Sequence of chain B:
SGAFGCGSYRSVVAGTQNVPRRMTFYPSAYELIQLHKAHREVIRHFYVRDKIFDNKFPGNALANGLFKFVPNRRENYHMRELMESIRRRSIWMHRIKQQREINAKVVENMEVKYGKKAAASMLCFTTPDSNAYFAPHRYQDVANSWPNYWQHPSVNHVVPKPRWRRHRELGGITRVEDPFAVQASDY

Contacts between the two chains:
Residue I361 in chain A is in contact with residue R176 in chain B (closest heavy-atom distance 3.9 Å).
Residue V44 in chain A interacts with residue D187 in chain B (closest heavy-atom distance 3.0 Å).
Residue R325 in chain A interacts with residue Y150 in chain B (closest heavy-atom distance 4.4 Å).
Residue L38 in chain A interacts with residue Y188 in chain B (closest heavy-atom distance 3.4 Å).
Residue V364 in chain A contacts residue R176 in chain B (closest heavy-atom distance 4.2 Å).
Residue E248 in chain A is in contact with residue V183 in chain B (closest heavy-atom distance 4.2 Å).
Residue Y357 in chain A contacts residue V177 in chain B (closest heavy-atom distance 3.9 Å).
Residue R356 in chain A contacts residue V177 in chain B (closest heavy-atom distance 4.0 Å).
Residue F322 in chain A contacts residue V159 in chain B (closest heavy-atom distance 3.2 Å).
Residue V364 in chain A is in contact with residue I174 in chain B (closest heavy-atom distance 3.3 Å).
Residue L43 in chain A interacts with residue D187 in chain B (closest heavy-atom distance 3.2 Å).
Residue R356 in chain A contacts residue P163 in chain B (closest heavy-atom distance 3.9 Å).
Residue E248 in chain A contacts residue Q184 in chain B (closest heavy-atom distance 4.4 Å).
Residue R356 in chain A interacts with residue P161 in chain B (closest heavy-atom distance 3.2 Å).
Residue Y39 in chain A is in contact with residue Y188 in chain B (closest heavy-atom distance 3.5 Å).
Residue P46 in chain A contacts residue A185 in chain B (closest heavy-atom distance 4.1 Å).
Residue N245 in chain A is in contact with residue A182 in chain B (closest heavy-atom distance 3.3 Å).
Residue Q363 in chain A interacts with residue T175 in chain B (closest heavy-atom distance 3.0 Å).
Residue L355 in chain A interacts with residue W151 in chain B (closest heavy-atom distance 4.3 Å).
Residue N347 in chain A interacts with residue Q184 in chain B (closest heavy-atom distance 3.7 Å).
Residue H362 in chain A contacts residue V177 in chain B (closest heavy-atom distance 3.1 Å).
Residue T360 in chain A contacts residue T175 in chain B (closest heavy-atom distance 3.8 Å).
Residue E248 in chain A contacts residue A182 in chain B (closest heavy-atom distance 3.3 Å).
Residue I361 in chain A contacts residue T175 in chain B (closest heavy-atom distance 2.9 Å).
Residue V44 in chain A is in contact with residue A185 in chain B (closest heavy-atom distance 3.5 Å).
Residue K319 in chain A interacts with residue H158 in chain B (closest heavy-atom distance 3.6 Å).
Residue L355 in chain A interacts with residue P161 in chain B (closest heavy-atom distance 4.0 Å).
Residue Q363 in chain A contacts residue R176 in chain B (closest heavy-atom distance 3.0 Å).
Residue K319 in chain A contacts residue V159 in chain B (closest heavy-atom distance 4.1 Å).
Residue R251 in chain A interacts with residue Q184 in chain B (closest heavy-atom distance 3.3 Å).
Residue Q363 in chain A is in contact with residue I174 in chain B (closest heavy-atom distance 3.7 Å).
Residue L43 in chain A is in contact with residue Y188 in chain B (closest heavy-atom distance 3.4 Å).
Residue P40 in chain A is in contact with residue Y188 in chain B (closest heavy-atom distance 3.6 Å).
Residue H362 in chain A interacts with residue T175 in chain B (closest heavy-atom distance 4.1 Å).
Residue L43 in chain A interacts with residue S186 in chain B (closest heavy-atom distance 3.6 Å).
Residue E353 in chain A interacts with residue Q184 in chain B (closest heavy-atom distance 4.0 Å).
Residue R366 in chain A interacts with residue I174 in chain B (closest heavy-atom distance 4.4 Å).
Residue E315 in chain A is in contact with residue H158 in chain B (closest heavy-atom distance 3.5 Å).
Residue Y357 in chain A contacts residue P180 in chain B (closest heavy-atom distance 3.7 Å).
Residue D318 in chain A interacts with residue V159 in chain B (closest heavy-atom distance 3.5 Å).
Residue D318 in chain A interacts with residue H158 in chain B (closest heavy-atom distance 3.0 Å).
Residue H365 in chain A is in contact with residue L171 in chain B (closest heavy-atom distance 3.5 Å).
Residue F322 in chain A is in contact with residue W151 in chain B (closest heavy-atom distance 4.1 Å).
Residue P46 in chain A is in contact with residue V183 in chain B (closest heavy-atom distance 3.3 Å).
Residue H362 in chain A interacts with residue F181 in chain B (closest heavy-atom distance 4.4 Å).
Residue Y357 in chain A is in contact with residue F181 in chain B (closest heavy-atom distance 3.3 Å).
Residue Y357 in chain A interacts with residue D179 in chain B (closest heavy-atom distance 3.2 Å).
Residue H365 in chain A is in contact with residue R176 in chain B (closest heavy-atom distance 3.5 Å).
Residue L43 in chain A contacts residue A185 in chain B (closest heavy-atom distance 3.8 Å).
Residue R356 in chain A interacts with residue D179 in chain B (closest heavy-atom distance 3.1 Å).
Residue H362 in chain A is in contact with residue R176 in chain B (closest heavy-atom distance 3.4 Å).
Residue K314 in chain A is in contact with residue H158 in chain B (closest heavy-atom distance 4.2 Å).
Residue H365 in chain A is in contact with residue I174 in chain B (closest heavy-atom distance 3.7 Å).
Residue Q45 in chain A is in contact with residue A185 in chain B (closest heavy-atom distance 4.0 Å).
Residue I361 in chain A is in contact with residue V177 in chain B (closest heavy-atom distance 3.5 Å).
Residue R356 in chain A contacts residue K162 in chain B (closest heavy-atom distance 4.3 Å).
Residue D352 in chain A interacts with residue P161 in chain B (closest heavy-atom distance 3.7 Å).
Residue L355 in chain A interacts with residue V160 in chain B (closest heavy-atom distance 3.9 Å).
Residue M252 in chain A contacts residue A185 in chain B (closest heavy-atom distance 4.1 Å).
Residue Q42 in chain A interacts with residue Y188 in chain B (closest heavy-atom distance 3.4 Å).

Sequence of chain A:
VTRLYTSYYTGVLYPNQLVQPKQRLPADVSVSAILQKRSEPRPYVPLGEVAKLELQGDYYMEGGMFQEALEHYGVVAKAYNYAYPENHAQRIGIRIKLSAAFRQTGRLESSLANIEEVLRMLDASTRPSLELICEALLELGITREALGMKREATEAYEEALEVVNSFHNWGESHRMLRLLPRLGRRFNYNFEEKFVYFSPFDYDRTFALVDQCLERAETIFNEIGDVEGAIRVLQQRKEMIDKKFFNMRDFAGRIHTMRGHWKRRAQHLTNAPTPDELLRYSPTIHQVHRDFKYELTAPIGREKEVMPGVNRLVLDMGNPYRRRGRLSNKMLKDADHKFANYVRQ

These two protein chains interact to form a complex.